Sequence of the second protein:
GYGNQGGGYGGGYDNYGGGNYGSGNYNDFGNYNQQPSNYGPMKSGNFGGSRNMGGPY

Contacts between the two chains:
Residue Q382 in the first protein is in contact with residue Q382 in the second protein (closest heavy-atom distance 3.0 Å).
Residue N378 in the first protein is in contact with residue G377 in the second protein (closest heavy-atom distance 3.1 Å).
Residue N372 in the first protein is in contact with residue N372 in the second protein (closest heavy-atom distance 2.7 Å).
Residue N351 in the first protein is in contact with residue G348 in the second protein (closest heavy-atom distance 3.2 Å).
Residue Q381 in the first protein contacts residue N380 in the second protein (closest heavy-atom distance 3.0 Å).
Residue D361 in the first protein is in contact with residue N362 in the second protein (closest heavy-atom distance 3.1 Å).
Residue N393 in the first protein is in contact with residue N393 in the second protein (closest heavy-atom distance 2.8 Å).
Residue G369 in the first protein interacts with residue S370 in the second protein (closest heavy-atom distance 2.9 Å).
Residue Y363 in the first protein is in contact with residue N362 in the second protein (closest heavy-atom distance 2.9 Å).
Residue K390 in the first protein interacts with residue M389 in the second protein (closest heavy-atom distance 2.9 Å).
Residue G396 in the first protein contacts residue G396 in the second protein (closest heavy-atom distance 3.3 Å).
Residue K390 in the first protein interacts with residue K390 in the second protein (closest heavy-atom distance 3.2 Å).
Residue R398 in the first protein interacts with residue N399 in the second protein (closest heavy-atom distance 3.0 Å).
Residue S397 in the first protein contacts residue S397 in the second protein (closest heavy-atom distance 3.3 Å).
Residue N393 in the first protein contacts residue F394 in the second protein (closest heavy-atom distance 2.9 Å).
Residue N380 in the first protein is in contact with residue F376 in the second protein (closest heavy-atom distance 2.4 Å).
Residue G392 in the first protein is in contact with residue S391 in the second protein (closest heavy-atom distance 2.6 Å).
Residue S384 in the first protein is in contact with residue P383 in the second protein (closest heavy-atom distance 3.1 Å).
Residue K390 in the first protein contacts residue S391 in the second protein (closest heavy-atom distance 3.0 Å).
Residue N385 in the first protein is in contact with residue N385 in the second protein (closest heavy-atom distance 2.9 Å).
Residue Y349 in the first protein is in contact with residue G348 in the second protein (closest heavy-atom distance 2.9 Å).
Residue G396 in the first protein interacts with residue S397 in the second protein (closest heavy-atom distance 3.0 Å).
Residue S384 in the first protein interacts with residue F376 in the second protein (closest heavy-atom distance 3.2 Å).
Residue P403 in the first protein contacts residue Y404 in the second protein (closest heavy-atom distance 3.1 Å).
Residue G353 in the first protein contacts residue G354 in the second protein (closest heavy-atom distance 2.9 Å).
Residue Q381 in the first protein is in contact with residue Q382 in the second protein (closest heavy-atom distance 2.8 Å).
Residue N367 in the first protein contacts residue N367 in the second protein (closest heavy-atom distance 2.9 Å).
Residue N385 in the first protein is in contact with residue Y386 in the second protein (closest heavy-atom distance 2.8 Å).
Residue G369 in the first protein interacts with residue F394 in the second protein (closest heavy-atom distance 3.2 Å).
Residue S370 in the first protein interacts with residue S391 in the second protein (closest heavy-atom distance 2.3 Å).
Residue G359 in the first protein interacts with residue Y360 in the second protein (closest heavy-atom distance 2.9 Å).
Residue D361 in the first protein is in contact with residue Y360 in the second protein (closest heavy-atom distance 3.0 Å).
Residue Q352 in the first protein is in contact with residue Q352 in the second protein (closest heavy-atom distance 3.2 Å).
Residue S370 in the first protein is in contact with residue S370 in the second protein (closest heavy-atom distance 3.3 Å).
Residue D375 in the first protein contacts residue F376 in the second protein (closest heavy-atom distance 2.9 Å).
Residue N367 in the first protein contacts residue G366 in the second protein (closest heavy-atom distance 3.3 Å).
Residue Y373 in the first protein contacts residue N372 in the second protein (closest heavy-atom distance 2.8 Å).
Residue N380 in the first protein interacts with residue Y379 in the second protein (closest heavy-atom distance 3.1 Å).
Residue Y356 in the first protein is in contact with residue G357 in the second protein (closest heavy-atom distance 2.8 Å).
Residue G369 in the first protein contacts residue Y368 in the second protein (closest heavy-atom distance 2.9 Å).
Residue Y356 in the first protein is in contact with residue G355 in the second protein (closest heavy-atom distance 2.9 Å).
Residue P383 in the first protein interacts with residue P383 in the second protein (closest heavy-atom distance 3.3 Å).
Residue Y373 in the first protein is in contact with residue N374 in the second protein (closest heavy-atom distance 2.9 Å).
Residue N380 in the first protein is in contact with residue N380 in the second protein (closest heavy-atom distance 3.2 Å).
Residue Y349 in the first protein interacts with residue G350 in the second protein (closest heavy-atom distance 2.9 Å).
Residue G395 in the first protein interacts with residue F394 in the second protein (closest heavy-atom distance 2.7 Å).
Residue N378 in the first protein contacts residue Y379 in the second protein (closest heavy-atom distance 3.1 Å).
Residue P388 in the first protein contacts residue M389 in the second protein (closest heavy-atom distance 2.8 Å).
Residue G359 in the first protein contacts residue G358 in the second protein (closest heavy-atom distance 3.0 Å).
Residue N380 in the first protein interacts with residue G377 in the second protein (closest heavy-atom distance 3.3 Å).
Residue M400 in the first protein is in contact with residue N399 in the second protein (closest heavy-atom distance 2.8 Å).
Residue M389 in the first protein interacts with residue M389 in the second protein (closest heavy-atom distance 3.3 Å).
Residue N362 in the first protein is in contact with residue N362 in the second protein (closest heavy-atom distance 3.2 Å).
Residue R398 in the first protein contacts residue S397 in the second protein (closest heavy-atom distance 3.0 Å).
Residue N351 in the first protein contacts residue N351 in the second protein (closest heavy-atom distance 3.0 Å).
Residue G402 in the first protein interacts with residue G401 in the second protein (closest heavy-atom distance 3.0 Å).
Residue G354 in the first protein interacts with residue N399 in the second protein (closest heavy-atom distance 3.2 Å).
Residue Q352 in the first protein contacts residue N351 in the second protein (closest heavy-atom distance 3.0 Å).
Residue D375 in the first protein is in contact with residue N374 in the second protein (closest heavy-atom distance 2.8 Å).
Residue N399 in the first protein interacts with residue N399 in the second protein (closest heavy-atom distance 3.1 Å).

Sequence of the first protein:
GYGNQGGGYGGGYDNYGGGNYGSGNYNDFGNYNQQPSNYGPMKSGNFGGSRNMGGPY

These two protein chains interact to form a complex.